Sequence of protein 1:
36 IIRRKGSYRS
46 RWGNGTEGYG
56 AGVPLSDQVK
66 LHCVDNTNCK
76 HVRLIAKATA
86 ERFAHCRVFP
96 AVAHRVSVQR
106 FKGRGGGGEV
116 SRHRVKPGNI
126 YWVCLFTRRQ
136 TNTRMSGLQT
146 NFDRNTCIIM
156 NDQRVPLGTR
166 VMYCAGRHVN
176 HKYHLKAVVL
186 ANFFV

Contacts between the two chains:
Residue L143 in protein 1 contacts residue W103 in protein 2 (closest heavy-atom distance 3.8 Å).
Residue L143 in protein 1 interacts with residue L111 in protein 2 (closest heavy-atom distance 3.5 Å).
Residue D148 in protein 1 interacts with residue N99 in protein 2 (closest heavy-atom distance 2.4 Å).
Residue G142 in protein 1 contacts residue P105 in protein 2 (closest heavy-atom distance 3.4 Å).
Residue N175 in protein 1 interacts with residue N65 in protein 2 (closest heavy-atom distance 3.4 Å).
Residue Q144 in protein 1 interacts with residue W103 in protein 2 (closest heavy-atom distance 2.9 Å).
Residue C169 in protein 1 contacts residue M100 in protein 2 (closest heavy-atom distance 4.0 Å).
Residue Y168 in protein 1 interacts with residue E97 in protein 2 (closest heavy-atom distance 3.0 Å).
Residue L143 in protein 1 contacts residue I104 in protein 2 (closest heavy-atom distance 4.1 Å).
Residue D148 in protein 1 is in contact with residue W136 in protein 2 (closest heavy-atom distance 4.2 Å).
Residue C169 in protein 1 interacts with residue S95 in protein 2 (closest heavy-atom distance 3.0 Å).
Residue G142 in protein 1 interacts with residue W103 in protein 2 (closest heavy-atom distance 3.9 Å).
Residue R78 in protein 1 contacts residue R142 in protein 2 (closest heavy-atom distance 3.6 Å).
Residue N146 in protein 1 is in contact with residue M100 in protein 2 (closest heavy-atom distance 3.3 Å).
Residue V190 in protein 1 is in contact with residue M100 in protein 2 (closest heavy-atom distance 3.5 Å).
Residue R172 in protein 1 contacts residue V69 in protein 2 (closest heavy-atom distance 4.1 Å).
Residue R149 in protein 1 is in contact with residue G139 in protein 2 (closest heavy-atom distance 3.2 Å).
Residue L143 in protein 1 interacts with residue P105 in protein 2 (closest heavy-atom distance 3.6 Å).
Residue C169 in protein 1 is in contact with residue E96 in protein 2 (closest heavy-atom distance 4.2 Å).
Residue L185 in protein 1 contacts residue P66 in protein 2 (closest heavy-atom distance 3.5 Å).
Residue L66 in protein 1 contacts residue A141 in protein 2 (closest heavy-atom distance 4.2 Å).
Residue R134 in protein 1 contacts residue G139 in protein 2 (closest heavy-atom distance 3.2 Å).
Residue S141 in protein 1 contacts residue P105 in protein 2 (closest heavy-atom distance 3.4 Å).
Residue F147 in protein 1 interacts with residue M100 in protein 2 (closest heavy-atom distance 3.4 Å).
Residue Y168 in protein 1 interacts with residue N99 in protein 2 (closest heavy-atom distance 4.2 Å).
Residue V77 in protein 1 contacts residue A141 in protein 2 (closest heavy-atom distance 3.1 Å).
Residue R172 in protein 1 interacts with residue E63 in protein 2 (closest heavy-atom distance 3.3 Å).
Residue Q144 in protein 1 interacts with residue M101 in protein 2 (closest heavy-atom distance 4.0 Å).
Residue H67 in protein 1 interacts with residue A141 in protein 2 (closest heavy-atom distance 3.5 Å).
Residue S141 in protein 1 contacts residue N108 in protein 2 (closest heavy-atom distance 2.7 Å).
Residue N146 in protein 1 is in contact with residue N99 in protein 2 (closest heavy-atom distance 4.0 Å).
Residue T145 in protein 1 is in contact with residue M101 in protein 2 (closest heavy-atom distance 4.0 Å).
Residue Q144 in protein 1 is in contact with residue L102 in protein 2 (closest heavy-atom distance 3.4 Å).
Residue D148 in protein 1 is in contact with residue A135 in protein 2 (closest heavy-atom distance 4.0 Å).
Residue N187 in protein 1 is in contact with residue E96 in protein 2 (closest heavy-atom distance 3.0 Å).
Residue T145 in protein 1 interacts with residue L102 in protein 2 (closest heavy-atom distance 3.5 Å).
Residue F188 in protein 1 interacts with residue E96 in protein 2 (closest heavy-atom distance 3.4 Å).
Residue N175 in protein 1 is in contact with residue P66 in protein 2 (closest heavy-atom distance 3.3 Å).
Residue Y168 in protein 1 contacts residue E96 in protein 2 (closest heavy-atom distance 4.2 Å).
Residue S141 in protein 1 interacts with residue L111 in protein 2 (closest heavy-atom distance 3.8 Å).
Residue F188 in protein 1 contacts residue S95 in protein 2 (closest heavy-atom distance 3.1 Å).
Residue V190 in protein 1 is in contact with residue S95 in protein 2 (closest heavy-atom distance 4.3 Å).
Residue N146 in protein 1 is in contact with residue M101 in protein 2 (closest heavy-atom distance 2.9 Å).
Residue M167 in protein 1 is in contact with residue E97 in protein 2 (closest heavy-atom distance 3.7 Å).
Residue V77 in protein 1 is in contact with residue R142 in protein 2 (closest heavy-atom distance 3.3 Å).
Residue N146 in protein 1 is in contact with residue W136 in protein 2 (closest heavy-atom distance 3.1 Å).
Residue F147 in protein 1 interacts with residue N99 in protein 2 (closest heavy-atom distance 3.4 Å).
Residue R134 in protein 1 is in contact with residue R140 in protein 2 (closest heavy-atom distance 3.7 Å).
Residue K65 in protein 1 contacts residue A141 in protein 2 (closest heavy-atom distance 3.3 Å).
Residue R172 in protein 1 contacts residue N65 in protein 2 (closest heavy-atom distance 3.1 Å).
Residue F189 in protein 1 is in contact with residue V69 in protein 2 (closest heavy-atom distance 3.3 Å).
Residue L143 in protein 1 contacts residue L102 in protein 2 (closest heavy-atom distance 4.0 Å).
Residue R149 in protein 1 interacts with residue E97 in protein 2 (closest heavy-atom distance 3.9 Å).
Residue D148 in protein 1 is in contact with residue G139 in protein 2 (closest heavy-atom distance 3.9 Å).
Residue C169 in protein 1 is in contact with residue A98 in protein 2 (closest heavy-atom distance 4.3 Å).
Residue F189 in protein 1 contacts residue N65 in protein 2 (closest heavy-atom distance 3.2 Å).
Residue Y168 in protein 1 is in contact with residue A98 in protein 2 (closest heavy-atom distance 3.4 Å).
Residue R134 in protein 1 is in contact with residue W136 in protein 2 (closest heavy-atom distance 3.1 Å).
Residue F147 in protein 1 is in contact with residue W136 in protein 2 (closest heavy-atom distance 3.2 Å).
Residue D148 in protein 1 interacts with residue A98 in protein 2 (closest heavy-atom distance 3.3 Å).

The following describes two proteins that form a bound complex.

Sequence of protein 2:
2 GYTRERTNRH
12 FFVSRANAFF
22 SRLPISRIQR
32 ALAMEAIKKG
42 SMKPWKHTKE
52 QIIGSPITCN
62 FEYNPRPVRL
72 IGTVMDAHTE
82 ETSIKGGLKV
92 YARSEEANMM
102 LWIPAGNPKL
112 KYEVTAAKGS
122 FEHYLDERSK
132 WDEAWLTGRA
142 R